Interface contacts:
Residue R84 in protein 2 interacts with residue F71 in protein 1 (closest heavy-atom distance 3.7 Å).
Residue S77 in protein 2 is in contact with residue V75 in protein 1 (closest heavy-atom distance 4.4 Å).
Residue F270 in protein 2 contacts residue S85 in protein 1 (closest heavy-atom distance 4.3 Å).
Residue R273 in protein 2 interacts with residue W40 in protein 1 (closest heavy-atom distance 4.2 Å).
Residue V74 in protein 2 interacts with residue E35 in protein 1 (closest heavy-atom distance 3.8 Å).
Residue Y79 in protein 2 is in contact with residue G74 in protein 1 (closest heavy-atom distance 3.8 Å).
Residue Y79 in protein 2 is in contact with residue V75 in protein 1 (closest heavy-atom distance 4.6 Å).
Residue Y262 in protein 2 is in contact with residue M1 in protein 1 (closest heavy-atom distance 4.4 Å).
Residue I86 in protein 2 contacts residue W40 in protein 1 (closest heavy-atom distance 3.5 Å).
Residue Y79 in protein 2 is in contact with residue P83 in protein 1 (closest heavy-atom distance 4.4 Å).
Residue I250 in protein 2 is in contact with residue S85 in protein 1 (closest heavy-atom distance 3.4 Å).
Residue G76 in protein 2 interacts with residue H33 in protein 1 (closest heavy-atom distance 4.0 Å).
Residue Y79 in protein 2 contacts residue N80 in protein 1 (closest heavy-atom distance 3.2 Å).
Residue G78 in protein 2 interacts with residue N80 in protein 1 (closest heavy-atom distance 3.0 Å).
Residue E264 in protein 2 is in contact with residue T82 in protein 1 (closest heavy-atom distance 2.2 Å).
Residue R84 in protein 2 interacts with residue E35 in protein 1 (closest heavy-atom distance 3.2 Å).
Residue F256 in protein 2 is in contact with residue H79 in protein 1 (closest heavy-atom distance 3.5 Å).
Residue F270 in protein 2 interacts with residue I87 in protein 1 (closest heavy-atom distance 3.3 Å).
Residue Y79 in protein 2 is in contact with residue H33 in protein 1 (closest heavy-atom distance 4.0 Å).
Residue F270 in protein 2 contacts residue F71 in protein 1 (closest heavy-atom distance 4.5 Å).
Residue Y79 in protein 2 interacts with residue G73 in protein 1 (closest heavy-atom distance 3.3 Å).
Residue Y252 in protein 2 contacts residue S85 in protein 1 (closest heavy-atom distance 4.0 Å).
Residue G76 in protein 2 contacts residue V47 in protein 1 (closest heavy-atom distance 4.0 Å).
Residue L248 in protein 2 contacts residue W40 in protein 1 (closest heavy-atom distance 3.6 Å).
Residue K75 in protein 2 contacts residue A45 in protein 1 (closest heavy-atom distance 3.7 Å).
Residue S70 in protein 2 is in contact with residue W42 in protein 1 (closest heavy-atom distance 3.4 Å).
Residue K266 in protein 2 contacts residue L84 in protein 1 (closest heavy-atom distance 3.7 Å).
Residue I86 in protein 2 is in contact with residue F71 in protein 1 (closest heavy-atom distance 4.6 Å).
Residue V74 in protein 2 contacts residue P83 in protein 1 (closest heavy-atom distance 4.1 Å).
Residue G78 in protein 2 is in contact with residue G78 in protein 1 (closest heavy-atom distance 4.0 Å).
Residue F270 in protein 2 is in contact with residue W40 in protein 1 (closest heavy-atom distance 3.3 Å).
Residue K75 in protein 2 is in contact with residue E35 in protein 1 (closest heavy-atom distance 3.2 Å).
Residue R68 in protein 2 interacts with residue W40 in protein 1 (closest heavy-atom distance 3.5 Å).
Residue S77 in protein 2 contacts residue N80 in protein 1 (closest heavy-atom distance 3.5 Å).
Residue R84 in protein 2 interacts with residue W42 in protein 1 (closest heavy-atom distance 3.6 Å).
Residue I86 in protein 2 is in contact with residue W42 in protein 1 (closest heavy-atom distance 4.5 Å).
Residue Y252 in protein 2 contacts residue T82 in protein 1 (closest heavy-atom distance 3.8 Å).
Residue Y252 in protein 2 contacts residue F71 in protein 1 (closest heavy-atom distance 3.1 Å).
Residue K75 in protein 2 is in contact with residue H33 in protein 1 (closest heavy-atom distance 4.6 Å).
Residue S70 in protein 2 contacts residue W40 in protein 1 (closest heavy-atom distance 4.5 Å).
Residue R273 in protein 2 interacts with residue E67 in protein 1 (closest heavy-atom distance 2.8 Å).
Residue D73 in protein 2 interacts with residue E35 in protein 1 (closest heavy-atom distance 3.6 Å).
Residue K75 in protein 2 contacts residue V47 in protein 1 (closest heavy-atom distance 3.9 Å).
Residue K75 in protein 2 contacts residue I46 in protein 1 (closest heavy-atom distance 4.2 Å).
Residue F71 in protein 2 interacts with residue W42 in protein 1 (closest heavy-atom distance 4.4 Å).
Residue S77 in protein 2 interacts with residue H33 in protein 1 (closest heavy-atom distance 2.7 Å).
Residue R273 in protein 2 is in contact with residue P39 in protein 1 (closest heavy-atom distance 3.9 Å).
Residue R84 in protein 2 is in contact with residue P83 in protein 1 (closest heavy-atom distance 4.6 Å).
Residue Y79 in protein 2 contacts residue S81 in protein 1 (closest heavy-atom distance 3.3 Å).
Residue K266 in protein 2 is in contact with residue P83 in protein 1 (closest heavy-atom distance 4.2 Å).
Residue Y252 in protein 2 interacts with residue P83 in protein 1 (closest heavy-atom distance 3.6 Å).
Residue F270 in protein 2 contacts residue V69 in protein 1 (closest heavy-atom distance 4.1 Å).
Residue I250 in protein 2 is in contact with residue F71 in protein 1 (closest heavy-atom distance 4.3 Å).
Residue Y79 in protein 2 contacts residue T82 in protein 1 (closest heavy-atom distance 4.2 Å).
Residue S72 in protein 2 is in contact with residue W42 in protein 1 (closest heavy-atom distance 3.4 Å).
Residue K35 in protein 2 interacts with residue E67 in protein 1 (closest heavy-atom distance 4.2 Å).
Residue K266 in protein 2 contacts residue S85 in protein 1 (closest heavy-atom distance 3.0 Å).
Residue A269 in protein 2 interacts with residue I87 in protein 1 (closest heavy-atom distance 3.9 Å).
Residue F256 in protein 2 is in contact with residue M1 in protein 1 (closest heavy-atom distance 3.6 Å).
Residue W36 in protein 2 is in contact with residue E67 in protein 1 (closest heavy-atom distance 4.5 Å).

Sequence of protein 2:
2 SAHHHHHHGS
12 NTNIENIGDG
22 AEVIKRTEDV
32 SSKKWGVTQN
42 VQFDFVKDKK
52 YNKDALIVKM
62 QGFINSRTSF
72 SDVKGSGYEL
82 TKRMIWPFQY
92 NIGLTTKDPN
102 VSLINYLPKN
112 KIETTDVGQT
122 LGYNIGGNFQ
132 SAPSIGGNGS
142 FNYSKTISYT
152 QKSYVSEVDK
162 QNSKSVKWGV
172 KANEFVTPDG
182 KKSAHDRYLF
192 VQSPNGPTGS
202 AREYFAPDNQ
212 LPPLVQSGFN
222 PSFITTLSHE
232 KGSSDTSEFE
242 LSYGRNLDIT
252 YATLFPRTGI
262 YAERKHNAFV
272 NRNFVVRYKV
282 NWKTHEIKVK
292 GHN

Sequence of protein 1:
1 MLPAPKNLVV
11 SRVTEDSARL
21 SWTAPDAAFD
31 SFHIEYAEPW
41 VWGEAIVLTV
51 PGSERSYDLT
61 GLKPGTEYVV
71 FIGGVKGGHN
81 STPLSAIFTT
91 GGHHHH

This data describes a binding interaction between two proteins.